Sequence of the first protein:
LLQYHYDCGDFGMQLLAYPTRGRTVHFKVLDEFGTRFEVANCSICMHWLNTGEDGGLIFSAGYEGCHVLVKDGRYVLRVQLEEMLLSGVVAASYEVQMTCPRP

Sequence of the second protein:
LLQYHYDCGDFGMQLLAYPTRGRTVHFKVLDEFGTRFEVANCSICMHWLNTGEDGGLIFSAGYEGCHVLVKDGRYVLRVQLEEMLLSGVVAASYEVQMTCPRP

These two protein chains interact to form a complex.

Residue-level contacts at the interface:
Residue C51 in the first protein contacts residue C48 in the second protein (closest heavy-atom distance 4.8 Å).
Residue S49 in the first protein is in contact with residue A46 in the second protein (closest heavy-atom distance 4.5 Å).
Residue S49 in the first protein is in contact with residue N47 in the second protein (closest heavy-atom distance 4.8 Å).
Residue I50 in the first protein is in contact with residue C51 in the second protein (closest heavy-atom distance 4.9 Å).
Residue N47 in the first protein interacts with residue C48 in the second protein (closest heavy-atom distance 4.4 Å).
Residue C48 in the first protein is in contact with residue I50 in the second protein (closest heavy-atom distance 4.7 Å).
Residue C51 in the first protein is in contact with residue I50 in the second protein (closest heavy-atom distance 4.9 Å).
Residue C48 in the first protein contacts residue C48 in the second protein (closest heavy-atom distance 2.0 Å).
Residue C48 in the first protein contacts residue C51 in the second protein (closest heavy-atom distance 4.8 Å).
Residue A46 in the first protein contacts residue S49 in the second protein (closest heavy-atom distance 4.5 Å).
Residue F43 in the first protein is in contact with residue I50 in the second protein (closest heavy-atom distance 4.4 Å).
Residue I50 in the first protein contacts residue C48 in the second protein (closest heavy-atom distance 4.7 Å).
Residue C51 in the first protein interacts with residue C51 in the second protein (closest heavy-atom distance 4.0 Å).
Residue I50 in the first protein is in contact with residue V45 in the second protein (closest heavy-atom distance 4.3 Å).
Residue C48 in the first protein interacts with residue N47 in the second protein (closest heavy-atom distance 4.4 Å).
Residue I50 in the first protein contacts residue A46 in the second protein (closest heavy-atom distance 4.3 Å).
Residue I50 in the first protein interacts with residue F43 in the second protein (closest heavy-atom distance 4.4 Å).
Residue E44 in the first protein contacts residue I50 in the second protein (closest heavy-atom distance 3.2 Å).
Residue N47 in the first protein is in contact with residue N47 in the second protein (closest heavy-atom distance 3.5 Å).
Residue I50 in the first protein is in contact with residue E44 in the second protein (closest heavy-atom distance 3.2 Å).
Residue N47 in the first protein interacts with residue S49 in the second protein (closest heavy-atom distance 4.8 Å).
Residue A46 in the first protein contacts residue I50 in the second protein (closest heavy-atom distance 4.3 Å).
Residue H53 in the first protein interacts with residue I50 in the second protein (closest heavy-atom distance 3.5 Å).
Residue I50 in the first protein contacts residue H53 in the second protein (closest heavy-atom distance 3.5 Å).
Residue V45 in the first protein contacts residue I50 in the second protein (closest heavy-atom distance 4.3 Å).